Sequence of the second protein:
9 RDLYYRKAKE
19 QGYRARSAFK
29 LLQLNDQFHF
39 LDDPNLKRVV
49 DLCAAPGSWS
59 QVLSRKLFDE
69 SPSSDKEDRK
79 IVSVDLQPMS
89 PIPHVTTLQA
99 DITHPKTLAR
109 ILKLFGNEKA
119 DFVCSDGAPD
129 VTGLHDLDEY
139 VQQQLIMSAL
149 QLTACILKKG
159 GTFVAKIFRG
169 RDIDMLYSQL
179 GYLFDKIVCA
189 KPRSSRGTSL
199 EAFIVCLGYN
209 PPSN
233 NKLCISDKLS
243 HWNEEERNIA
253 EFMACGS

These two protein chains interact to form a complex.

Sequence of the first protein:
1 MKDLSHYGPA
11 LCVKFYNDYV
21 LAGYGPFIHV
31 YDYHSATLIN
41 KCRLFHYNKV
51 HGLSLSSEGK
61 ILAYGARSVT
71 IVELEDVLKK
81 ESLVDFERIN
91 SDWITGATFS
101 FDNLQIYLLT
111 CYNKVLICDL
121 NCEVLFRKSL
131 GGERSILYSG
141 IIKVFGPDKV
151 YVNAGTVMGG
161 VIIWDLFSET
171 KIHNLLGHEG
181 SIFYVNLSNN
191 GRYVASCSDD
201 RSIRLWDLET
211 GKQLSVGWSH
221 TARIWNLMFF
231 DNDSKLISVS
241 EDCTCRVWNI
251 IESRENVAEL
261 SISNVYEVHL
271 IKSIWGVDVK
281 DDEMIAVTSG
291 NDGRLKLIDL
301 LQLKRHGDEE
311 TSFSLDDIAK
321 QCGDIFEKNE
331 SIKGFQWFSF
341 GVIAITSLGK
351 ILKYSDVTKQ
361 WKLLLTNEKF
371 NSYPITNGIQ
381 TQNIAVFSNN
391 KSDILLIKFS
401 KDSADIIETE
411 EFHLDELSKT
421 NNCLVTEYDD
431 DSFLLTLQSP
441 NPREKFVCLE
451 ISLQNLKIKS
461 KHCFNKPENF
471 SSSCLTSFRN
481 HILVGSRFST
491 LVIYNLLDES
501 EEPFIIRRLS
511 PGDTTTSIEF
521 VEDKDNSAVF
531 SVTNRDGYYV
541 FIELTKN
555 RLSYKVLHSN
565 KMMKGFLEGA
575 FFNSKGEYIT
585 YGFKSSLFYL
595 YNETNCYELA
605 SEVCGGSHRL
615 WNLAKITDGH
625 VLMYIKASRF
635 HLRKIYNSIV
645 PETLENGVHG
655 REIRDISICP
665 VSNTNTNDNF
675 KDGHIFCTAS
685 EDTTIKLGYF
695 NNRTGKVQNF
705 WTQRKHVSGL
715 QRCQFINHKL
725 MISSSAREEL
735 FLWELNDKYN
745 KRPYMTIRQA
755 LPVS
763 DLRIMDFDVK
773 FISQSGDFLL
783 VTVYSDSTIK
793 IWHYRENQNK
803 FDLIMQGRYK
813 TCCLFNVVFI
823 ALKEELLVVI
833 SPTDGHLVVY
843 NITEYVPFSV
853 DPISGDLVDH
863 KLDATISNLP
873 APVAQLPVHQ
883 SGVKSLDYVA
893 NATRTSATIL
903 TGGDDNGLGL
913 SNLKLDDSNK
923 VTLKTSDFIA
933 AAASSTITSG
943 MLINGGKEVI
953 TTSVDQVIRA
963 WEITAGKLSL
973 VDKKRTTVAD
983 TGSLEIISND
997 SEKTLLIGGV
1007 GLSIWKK

Interface contacts:
Residue R67 in the first protein contacts residue E246 in the second protein (closest heavy-atom distance 3.6 Å).
Residue L130 in the first protein is in contact with residue N233 in the second protein (closest heavy-atom distance 2.7 Å).
Residue K114 in the first protein interacts with residue N233 in the second protein (closest heavy-atom distance 3.3 Å).
Residue W225 in the first protein contacts residue T130 in the second protein (closest heavy-atom distance 3.8 Å).
Residue Y112 in the first protein is in contact with residue Q142 in the second protein (closest heavy-atom distance 3.1 Å).
Residue S936 in the first protein is in contact with residue D172 in the second protein (closest heavy-atom distance 3.3 Å).
Residue I89 in the first protein is in contact with residue E247 in the second protein (closest heavy-atom distance 3.5 Å).
Residue W93 in the first protein is in contact with residue L135 in the second protein (closest heavy-atom distance 3.6 Å).
Residue Q882 in the first protein interacts with residue A256 in the second protein (closest heavy-atom distance 2.8 Å).
Residue Q882 in the first protein contacts residue M255 in the second protein (closest heavy-atom distance 2.7 Å).
Residue F183 in the first protein is in contact with residue T130 in the second protein (closest heavy-atom distance 3.9 Å).
Residue R658 in the first protein is in contact with residue T196 in the second protein (closest heavy-atom distance 4.0 Å).
Residue S936 in the first protein is in contact with residue I251 in the second protein (closest heavy-atom distance 3.9 Å).
Residue W275 in the first protein contacts residue T130 in the second protein (closest heavy-atom distance 4.0 Å).
Residue N908 in the first protein is in contact with residue F254 in the second protein (closest heavy-atom distance 4.0 Å).
Residue Y47 in the first protein contacts residue R169 in the second protein (closest heavy-atom distance 3.4 Å).
Residue A933 in the first protein interacts with residue I251 in the second protein (closest heavy-atom distance 3.9 Å).
Residue R977 in the first protein interacts with residue R249 in the second protein (closest heavy-atom distance 3.7 Å).
Residue H51 in the first protein contacts residue D134 in the second protein (closest heavy-atom distance 2.6 Å).
Residue A981 in the first protein interacts with residue H133 in the second protein (closest heavy-atom distance 3.5 Å).
Residue S936 in the first protein is in contact with residue I171 in the second protein (closest heavy-atom distance 3.8 Å).
Residue D982 in the first protein is in contact with residue H133 in the second protein (closest heavy-atom distance 4.0 Å).
Residue S883 in the first protein is in contact with residue A256 in the second protein (closest heavy-atom distance 4.0 Å).
Residue Q958 in the first protein contacts residue R169 in the second protein (closest heavy-atom distance 3.5 Å).
Residue R223 in the first protein is in contact with residue T130 in the second protein (closest heavy-atom distance 3.8 Å).
Residue R134 in the first protein is in contact with residue C236 in the second protein (closest heavy-atom distance 4.0 Å).
Residue S91 in the first protein is in contact with residue D239 in the second protein (closest heavy-atom distance 3.7 Å).
Residue D906 in the first protein contacts residue R167 in the second protein (closest heavy-atom distance 2.9 Å).
Residue S937 in the first protein contacts residue R167 in the second protein (closest heavy-atom distance 2.6 Å).
Residue D957 in the first protein is in contact with residue R169 in the second protein (closest heavy-atom distance 3.6 Å).
Residue S129 in the first protein interacts with residue N233 in the second protein (closest heavy-atom distance 3.9 Å).
Residue V1006 in the first protein interacts with residue H133 in the second protein (closest heavy-atom distance 3.5 Å).
Residue D957 in the first protein is in contact with residue G168 in the second protein (closest heavy-atom distance 4.0 Å).
Residue I136 in the first protein contacts residue Q142 in the second protein (closest heavy-atom distance 3.7 Å).
Residue D906 in the first protein is in contact with residue F254 in the second protein (closest heavy-atom distance 3.4 Å).
Residue W93 in the first protein is in contact with residue D134 in the second protein (closest heavy-atom distance 3.6 Å).
Residue H51 in the first protein is in contact with residue L132 in the second protein (closest heavy-atom distance 4.0 Å).
Residue V956 in the first protein is in contact with residue R167 in the second protein (closest heavy-atom distance 3.3 Å).
Residue C111 in the first protein is in contact with residue Y138 in the second protein (closest heavy-atom distance 3.9 Å).
Residue R67 in the first protein interacts with residue E247 in the second protein (closest heavy-atom distance 3.0 Å).
Residue D92 in the first protein is in contact with residue Y138 in the second protein (closest heavy-atom distance 3.8 Å).
Residue V956 in the first protein interacts with residue L198 in the second protein (closest heavy-atom distance 3.3 Å).
Residue D906 in the first protein contacts residue K189 in the second protein (closest heavy-atom distance 3.5 Å).
Residue D907 in the first protein is in contact with residue F254 in the second protein (closest heavy-atom distance 3.4 Å).
Residue W93 in the first protein contacts residue Y138 in the second protein (closest heavy-atom distance 3.2 Å).
Residue C111 in the first protein interacts with residue Q142 in the second protein (closest heavy-atom distance 3.7 Å).
Residue R67 in the first protein interacts with residue M173 in the second protein (closest heavy-atom distance 3.9 Å).
Residue N908 in the first protein interacts with residue R167 in the second protein (closest heavy-atom distance 3.2 Å).
Residue R134 in the first protein interacts with residue N233 in the second protein (closest heavy-atom distance 3.1 Å).
Residue N48 in the first protein interacts with residue R169 in the second protein (closest heavy-atom distance 3.1 Å).
Residue G132 in the first protein is in contact with residue N233 in the second protein (closest heavy-atom distance 3.0 Å).
Residue D92 in the first protein contacts residue D239 in the second protein (closest heavy-atom distance 3.4 Å).
Residue Y138 in the first protein interacts with residue V139 in the second protein (closest heavy-atom distance 3.6 Å).
Residue Y112 in the first protein interacts with residue Y138 in the second protein (closest heavy-atom distance 4.0 Å).
Residue A935 in the first protein interacts with residue I251 in the second protein (closest heavy-atom distance 3.4 Å).
Residue R223 in the first protein is in contact with residue V129 in the second protein (closest heavy-atom distance 3.1 Å).
Residue W275 in the first protein interacts with residue L132 in the second protein (closest heavy-atom distance 3.8 Å).
Residue T938 in the first protein contacts residue R167 in the second protein (closest heavy-atom distance 3.2 Å).
Residue D982 in the first protein contacts residue L198 in the second protein (closest heavy-atom distance 3.1 Å).
Residue Q882 in the first protein is in contact with residue F254 in the second protein (closest heavy-atom distance 2.9 Å).